Residue-level contacts at the interface:
Residue R19 in protein 2 interacts with residue I38 in protein 1 (closest heavy-atom distance 3.5 Å).
Residue I38 in protein 2 interacts with residue I34 in protein 1 (closest heavy-atom distance 3.2 Å).
Residue S2 in protein 2 interacts with residue I5 in protein 1 (closest heavy-atom distance 3.1 Å).
Residue L8 in protein 2 is in contact with residue A1 in protein 1 (closest heavy-atom distance 2.9 Å).
Residue D36 in protein 2 is in contact with residue L8 in protein 1 (closest heavy-atom distance 3.9 Å).
Residue I34 in protein 2 is in contact with residue L35 in protein 1 (closest heavy-atom distance 3.1 Å).
Residue D36 in protein 2 contacts residue S9 in protein 1 (closest heavy-atom distance 4.0 Å).
Residue H13 in protein 2 interacts with residue V3 in protein 1 (closest heavy-atom distance 3.8 Å).
Residue T12 in protein 2 contacts residue A39 in protein 1 (closest heavy-atom distance 4.1 Å).
Residue I5 in protein 2 is in contact with residue V3 in protein 1 (closest heavy-atom distance 3.0 Å).
Residue V3 in protein 2 is in contact with residue I5 in protein 1 (closest heavy-atom distance 2.9 Å).
Residue I5 in protein 2 interacts with residue S2 in protein 1 (closest heavy-atom distance 3.4 Å).
Residue N7 in protein 2 contacts residue A1 in protein 1 (closest heavy-atom distance 2.9 Å).
Residue A1 in protein 2 is in contact with residue N7 in protein 1 (closest heavy-atom distance 3.6 Å).
Residue V3 in protein 2 contacts residue V4 in protein 1 (closest heavy-atom distance 4.0 Å).
Residue A1 in protein 2 is in contact with residue R6 in protein 1 (closest heavy-atom distance 3.9 Å).
Residue N7 in protein 2 interacts with residue R32 in protein 1 (closest heavy-atom distance 3.4 Å).
Residue R32 in protein 2 contacts residue L8 in protein 1 (closest heavy-atom distance 3.6 Å).
Residue R32 in protein 2 interacts with residue N7 in protein 1 (closest heavy-atom distance 3.8 Å).
Residue I5 in protein 2 contacts residue E28 in protein 1 (closest heavy-atom distance 3.6 Å).
Residue L8 in protein 2 interacts with residue R32 in protein 1 (closest heavy-atom distance 4.0 Å).
Residue V4 in protein 2 is in contact with residue E28 in protein 1 (closest heavy-atom distance 3.2 Å).
Residue L35 in protein 2 is in contact with residue I16 in protein 1 (closest heavy-atom distance 3.9 Å).
Residue A39 in protein 2 contacts residue T12 in protein 1 (closest heavy-atom distance 3.6 Å).
Residue E28 in protein 2 interacts with residue R6 in protein 1 (closest heavy-atom distance 2.9 Å).
Residue A39 in protein 2 is in contact with residue A15 in protein 1 (closest heavy-atom distance 3.3 Å).
Residue I16 in protein 2 interacts with residue I38 in protein 1 (closest heavy-atom distance 4.0 Å).
Residue S9 in protein 2 interacts with residue D36 in protein 1 (closest heavy-atom distance 4.1 Å).
Residue A1 in protein 2 is in contact with residue E10 in protein 1 (closest heavy-atom distance 3.2 Å).
Residue E28 in protein 2 interacts with residue I5 in protein 1 (closest heavy-atom distance 3.8 Å).
Residue R19 in protein 2 is in contact with residue Q42 in protein 1 (closest heavy-atom distance 2.4 Å).
Residue L8 in protein 2 is in contact with residue V3 in protein 1 (closest heavy-atom distance 3.8 Å).
Residue I31 in protein 2 interacts with residue L35 in protein 1 (closest heavy-atom distance 3.7 Å).
Residue Q42 in protein 2 is in contact with residue F18 in protein 1 (closest heavy-atom distance 3.0 Å).
Residue R32 in protein 2 contacts residue R6 in protein 1 (closest heavy-atom distance 2.3 Å).
Residue A15 in protein 2 is in contact with residue A39 in protein 1 (closest heavy-atom distance 3.4 Å).
Residue I5 in protein 2 is in contact with residue A1 in protein 1 (closest heavy-atom distance 3.5 Å).
Residue E28 in protein 2 interacts with residue V4 in protein 1 (closest heavy-atom distance 3.0 Å).
Residue T12 in protein 2 is in contact with residue D36 in protein 1 (closest heavy-atom distance 2.6 Å).
Residue V4 in protein 2 interacts with residue V4 in protein 1 (closest heavy-atom distance 3.9 Å).
Residue I38 in protein 2 contacts residue I16 in protein 1 (closest heavy-atom distance 3.1 Å).
Residue L35 in protein 2 is in contact with residue T12 in protein 1 (closest heavy-atom distance 3.6 Å).
Residue R6 in protein 2 contacts residue S2 in protein 1 (closest heavy-atom distance 3.8 Å).
Residue S2 in protein 2 is in contact with residue R6 in protein 1 (closest heavy-atom distance 3.7 Å).
Residue I31 in protein 2 contacts residue I5 in protein 1 (closest heavy-atom distance 3.4 Å).
Residue R6 in protein 2 is in contact with residue R32 in protein 1 (closest heavy-atom distance 3.4 Å).
Residue I5 in protein 2 interacts with residue I31 in protein 1 (closest heavy-atom distance 3.9 Å).
Residue D36 in protein 2 contacts residue T12 in protein 1 (closest heavy-atom distance 2.5 Å).
Residue L35 in protein 2 interacts with residue I34 in protein 1 (closest heavy-atom distance 4.0 Å).
Residue I16 in protein 2 interacts with residue L35 in protein 1 (closest heavy-atom distance 4.0 Å).
Residue R6 in protein 2 contacts residue A1 in protein 1 (closest heavy-atom distance 3.3 Å).
Residue E10 in protein 2 is in contact with residue A1 in protein 1 (closest heavy-atom distance 3.1 Å).
Residue A15 in protein 2 is in contact with residue Q42 in protein 1 (closest heavy-atom distance 3.1 Å).
Residue A1 in protein 2 is in contact with residue L8 in protein 1 (closest heavy-atom distance 2.8 Å).
Residue R6 in protein 2 interacts with residue E28 in protein 1 (closest heavy-atom distance 2.8 Å).
Residue I5 in protein 2 interacts with residue I5 in protein 1 (closest heavy-atom distance 3.4 Å).
Residue T12 in protein 2 contacts residue L35 in protein 1 (closest heavy-atom distance 3.6 Å).
Residue V4 in protein 2 interacts with residue V3 in protein 1 (closest heavy-atom distance 3.5 Å).
Residue Q42 in protein 2 is in contact with residue R19 in protein 1 (closest heavy-atom distance 2.9 Å).
Residue L35 in protein 2 contacts residue I31 in protein 1 (closest heavy-atom distance 4.0 Å).

Sequence of protein 1:
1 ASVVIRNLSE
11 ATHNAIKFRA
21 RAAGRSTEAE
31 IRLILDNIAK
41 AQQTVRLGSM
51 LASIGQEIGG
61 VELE

Sequence of protein 2:
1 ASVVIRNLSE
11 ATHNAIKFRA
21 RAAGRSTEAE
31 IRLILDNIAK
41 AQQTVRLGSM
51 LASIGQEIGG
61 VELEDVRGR

This data describes a binding interaction between two proteins.